Sequence of protein 2:
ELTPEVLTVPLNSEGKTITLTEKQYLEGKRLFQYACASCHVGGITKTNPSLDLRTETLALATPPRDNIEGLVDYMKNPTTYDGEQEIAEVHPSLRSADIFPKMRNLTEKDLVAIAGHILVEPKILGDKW

Residue-level contacts at the interface:
Residue N312 in protein 1 is in contact with residue I125 in protein 2 (closest heavy-atom distance 3.7 Å).
Residue D308 in protein 1 contacts residue E2 in protein 2 (closest heavy-atom distance 4.6 Å).
Residue G311 in protein 1 contacts residue I125 in protein 2 (closest heavy-atom distance 3.4 Å).
Residue K310 in protein 1 is in contact with residue E2 in protein 2 (closest heavy-atom distance 1.1 Å).
Residue G311 in protein 1 interacts with residue E2 in protein 2 (closest heavy-atom distance 3.4 Å).
Residue A309 in protein 1 contacts residue E2 in protein 2 (closest heavy-atom distance 2.0 Å).
Residue A309 in protein 1 is in contact with residue L3 in protein 2 (closest heavy-atom distance 4.2 Å).
Residue K310 in protein 1 interacts with residue L3 in protein 2 (closest heavy-atom distance 2.8 Å).

Sequence of protein 1:
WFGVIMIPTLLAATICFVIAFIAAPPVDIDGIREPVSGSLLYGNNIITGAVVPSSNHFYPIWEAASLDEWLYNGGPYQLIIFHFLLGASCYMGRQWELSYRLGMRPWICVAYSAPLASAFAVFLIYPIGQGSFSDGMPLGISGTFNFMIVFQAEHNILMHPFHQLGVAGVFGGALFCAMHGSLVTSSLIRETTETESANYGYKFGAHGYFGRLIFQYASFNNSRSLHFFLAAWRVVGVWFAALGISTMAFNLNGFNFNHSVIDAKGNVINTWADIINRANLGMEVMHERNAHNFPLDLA

These two protein chains interact to form a complex.